Sequence of the second protein:
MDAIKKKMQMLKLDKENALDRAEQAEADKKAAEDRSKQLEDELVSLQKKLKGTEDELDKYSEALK

Sequence of the first protein:
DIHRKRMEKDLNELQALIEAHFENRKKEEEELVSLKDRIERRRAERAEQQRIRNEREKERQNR

These two protein chains interact to form a complex.

Contacts between the two chains:
Residue M10 in the second protein is in contact with residue L102 in the first protein (closest heavy-atom distance 3.7 Å).
Residue M10 in the second protein contacts residue L105 in the first protein (closest heavy-atom distance 4.0 Å).
Residue K6 in the second protein contacts residue L105 in the first protein (closest heavy-atom distance 4.1 Å).
Residue A3 in the second protein is in contact with residue L105 in the first protein (closest heavy-atom distance 4.1 Å).
Residue K7 in the second protein contacts residue L105 in the first protein (closest heavy-atom distance 4.0 Å).
Residue A3 in the second protein is in contact with residue H109 in the first protein (closest heavy-atom distance 3.7 Å).